These two protein chains interact to form a complex.

Residue-level contacts at the interface:
Residue V170 in the second protein interacts with residue Y268 in the first protein (closest heavy-atom distance 4.0 Å).
Residue D108 in the second protein is in contact with residue F267 in the first protein (closest heavy-atom distance 3.9 Å).
Residue F173 in the second protein contacts residue R264 in the first protein (closest heavy-atom distance 3.5 Å).
Residue I215 in the second protein contacts residue P288 in the first protein (closest heavy-atom distance 3.6 Å).
Residue S177 in the second protein is in contact with residue R264 in the first protein (closest heavy-atom distance 4.6 Å).
Residue N190 in the second protein is in contact with residue L274 in the first protein (closest heavy-atom distance 3.5 Å).
Residue D142 in the second protein is in contact with residue S271 in the first protein (closest heavy-atom distance 2.9 Å).
Residue I138 in the second protein interacts with residue A270 in the first protein (closest heavy-atom distance 3.6 Å).
Residue W212 in the second protein is in contact with residue V290 in the first protein (closest heavy-atom distance 4.9 Å).
Residue Q194 in the second protein contacts residue V290 in the first protein (closest heavy-atom distance 3.2 Å).
Residue L208 in the second protein is in contact with residue G289 in the first protein (closest heavy-atom distance 4.0 Å).
Residue E195 in the second protein is in contact with residue R292 in the first protein (closest heavy-atom distance 4.1 Å).
Residue W154 in the second protein is in contact with residue G289 in the first protein (closest heavy-atom distance 3.8 Å).
Residue E195 in the second protein is in contact with residue K291 in the first protein (closest heavy-atom distance 3.2 Å).
Residue D142 in the second protein interacts with residue T269 in the first protein (closest heavy-atom distance 3.5 Å).
Residue T188 in the second protein contacts residue R292 in the first protein (closest heavy-atom distance 4.5 Å).
Residue L197 in the second protein interacts with residue K291 in the first protein (closest heavy-atom distance 3.6 Å).
Residue K150 in the second protein interacts with residue L287 in the first protein (closest heavy-atom distance 4.2 Å).
Residue Y145 in the second protein contacts residue Y268 in the first protein (closest heavy-atom distance 4.2 Å).
Residue I191 in the second protein is in contact with residue L287 in the first protein (closest heavy-atom distance 3.6 Å).
Residue L139 in the second protein is in contact with residue S271 in the first protein (closest heavy-atom distance 4.2 Å).
Residue W212 in the second protein is in contact with residue P288 in the first protein (closest heavy-atom distance 3.4 Å).
Residue W212 in the second protein interacts with residue L287 in the first protein (closest heavy-atom distance 4.0 Å).
Residue D143 in the second protein contacts residue L273 in the first protein (closest heavy-atom distance 4.2 Å).
Residue L197 in the second protein contacts residue G289 in the first protein (closest heavy-atom distance 2.8 Å).
Residue F173 in the second protein contacts residue R265 in the first protein (closest heavy-atom distance 4.2 Å).
Residue I196 in the second protein interacts with residue G289 in the first protein (closest heavy-atom distance 3.4 Å).
Residue Y112 in the second protein interacts with residue F267 in the first protein (closest heavy-atom distance 3.2 Å).
Residue F173 in the second protein interacts with residue Y268 in the first protein (closest heavy-atom distance 3.4 Å).
Residue F192 in the second protein interacts with residue L274 in the first protein (closest heavy-atom distance 3.6 Å).
Residue D189 in the second protein contacts residue L274 in the first protein (closest heavy-atom distance 4.7 Å).
Residue D108 in the second protein is in contact with residue Y268 in the first protein (closest heavy-atom distance 4.7 Å).
Residue Q116 in the second protein contacts residue S266 in the first protein (closest heavy-atom distance 2.6 Å).
Residue E195 in the second protein interacts with residue G289 in the first protein (closest heavy-atom distance 3.6 Å).
Residue D142 in the second protein interacts with residue A270 in the first protein (closest heavy-atom distance 3.0 Å).
Residue W154 in the second protein interacts with residue P288 in the first protein (closest heavy-atom distance 3.9 Å).
Residue L208 in the second protein is in contact with residue P288 in the first protein (closest heavy-atom distance 4.0 Å).
Residue T115 in the second protein contacts residue A270 in the first protein (closest heavy-atom distance 3.9 Å).
Residue Q116 in the second protein is in contact with residue T269 in the first protein (closest heavy-atom distance 3.2 Å).
Residue I138 in the second protein is in contact with residue S271 in the first protein (closest heavy-atom distance 4.7 Å).
Residue E180 in the second protein contacts residue R264 in the first protein (closest heavy-atom distance 4.7 Å).
Residue H147 in the second protein contacts residue L287 in the first protein (closest heavy-atom distance 4.1 Å).
Residue I196 in the second protein contacts residue V290 in the first protein (closest heavy-atom distance 4.0 Å).
Residue Q194 in the second protein interacts with residue R292 in the first protein (closest heavy-atom distance 3.9 Å).
Residue Y112 in the second protein is in contact with residue K263 in the first protein (closest heavy-atom distance 4.8 Å).
Residue I191 in the second protein is in contact with residue L274 in the first protein (closest heavy-atom distance 3.4 Å).
Residue N146 in the second protein interacts with residue L274 in the first protein (closest heavy-atom distance 4.0 Å).
Residue E169 in the second protein interacts with residue Y268 in the first protein (closest heavy-atom distance 2.5 Å).
Residue A211 in the second protein contacts residue P288 in the first protein (closest heavy-atom distance 3.9 Å).
Residue Q194 in the second protein is in contact with residue L287 in the first protein (closest heavy-atom distance 4.0 Å).
Residue Q116 in the second protein contacts residue F267 in the first protein (closest heavy-atom distance 4.8 Å).
Residue E195 in the second protein interacts with residue V290 in the first protein (closest heavy-atom distance 3.3 Å).
Residue E187 in the second protein is in contact with residue R292 in the first protein (closest heavy-atom distance 3.8 Å).
Residue L197 in the second protein interacts with residue V290 in the first protein (closest heavy-atom distance 4.0 Å).
Residue I215 in the second protein interacts with residue V286 in the first protein (closest heavy-atom distance 4.7 Å).
Residue N146 in the second protein is in contact with residue L273 in the first protein (closest heavy-atom distance 4.0 Å).
Residue I215 in the second protein is in contact with residue L287 in the first protein (closest heavy-atom distance 4.2 Å).
Residue K150 in the second protein contacts residue V290 in the first protein (closest heavy-atom distance 4.0 Å).
Residue Q116 in the second protein contacts residue A270 in the first protein (closest heavy-atom distance 3.8 Å).
Residue Y112 in the second protein interacts with residue S266 in the first protein (closest heavy-atom distance 3.2 Å).

Sequence of the second protein:
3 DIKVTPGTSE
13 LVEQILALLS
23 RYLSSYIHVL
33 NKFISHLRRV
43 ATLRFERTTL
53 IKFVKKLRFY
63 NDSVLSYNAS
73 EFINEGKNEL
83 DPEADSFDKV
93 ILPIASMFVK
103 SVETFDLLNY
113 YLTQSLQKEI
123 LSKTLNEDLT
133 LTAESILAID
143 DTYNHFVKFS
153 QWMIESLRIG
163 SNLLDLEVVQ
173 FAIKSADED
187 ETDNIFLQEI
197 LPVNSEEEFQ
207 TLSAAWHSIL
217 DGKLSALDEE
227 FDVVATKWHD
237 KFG

Sequence of the first protein:
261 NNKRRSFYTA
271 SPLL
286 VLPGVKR